Sequence of chain B:
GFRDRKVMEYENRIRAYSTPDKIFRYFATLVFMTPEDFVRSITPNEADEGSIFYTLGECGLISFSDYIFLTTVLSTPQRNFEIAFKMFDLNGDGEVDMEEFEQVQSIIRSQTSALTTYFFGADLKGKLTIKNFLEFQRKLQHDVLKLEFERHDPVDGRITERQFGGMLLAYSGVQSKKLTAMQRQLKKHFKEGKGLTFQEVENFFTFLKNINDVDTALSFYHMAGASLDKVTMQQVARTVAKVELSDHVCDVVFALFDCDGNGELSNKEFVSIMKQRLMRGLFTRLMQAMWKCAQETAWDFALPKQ

Residue-level contacts at the interface:
Residue H322 in chain A contacts residue K475 in chain B (closest heavy-atom distance 3.6 Å).
Residue K90 in chain A interacts with residue T379 in chain B (closest heavy-atom distance 3.4 Å).
Residue T86 in chain A interacts with residue F383 in chain B (closest heavy-atom distance 4.0 Å).
Residue V274 in chain A contacts residue K228 in chain B (closest heavy-atom distance 3.7 Å).
Residue A275 in chain A contacts residue I225 in chain B (closest heavy-atom distance 3.8 Å).
Residue I122 in chain A contacts residue F383 in chain B (closest heavy-atom distance 3.9 Å).
Residue D248 in chain A interacts with residue I225 in chain B (closest heavy-atom distance 4.3 Å).
Residue D248 in chain A is in contact with residue R221 in chain B (closest heavy-atom distance 3.0 Å).
Residue M101 in chain A contacts residue Q398 in chain B (closest heavy-atom distance 3.3 Å).
Residue D103 in chain A contacts residue Q398 in chain B (closest heavy-atom distance 4.3 Å).
Residue T86 in chain A is in contact with residue S382 in chain B (closest heavy-atom distance 4.1 Å).
Residue Q326 in chain A interacts with residue W469 in chain B (closest heavy-atom distance 4.2 Å).
Residue K333 in chain A is in contact with residue W461 in chain B (closest heavy-atom distance 4.1 Å).
Residue M101 in chain A contacts residue V399 in chain B (closest heavy-atom distance 3.9 Å).
Residue V97 in chain A is in contact with residue A380 in chain B (closest heavy-atom distance 3.7 Å).
Residue R270 in chain A interacts with residue L232 in chain B (closest heavy-atom distance 3.4 Å).
Residue L85 in chain A is in contact with residue M386 in chain B (closest heavy-atom distance 3.7 Å).
Residue Q125 in chain A interacts with residue G388 in chain B (closest heavy-atom distance 3.3 Å).
Residue M101 in chain A interacts with residue A380 in chain B (closest heavy-atom distance 4.3 Å).
Residue M255 in chain A contacts residue M229 in chain B (closest heavy-atom distance 3.6 Å).
Residue F83 in chain A interacts with residue F383 in chain B (closest heavy-atom distance 4.1 Å).
Residue E247 in chain A contacts residue N375 in chain B (closest heavy-atom distance 3.9 Å).
Residue Q254 in chain A interacts with residue G444 in chain B (closest heavy-atom distance 3.3 Å).
Residue L118 in chain A interacts with residue F383 in chain B (closest heavy-atom distance 3.5 Å).
Residue D248 in chain A is in contact with residue N222 in chain B (closest heavy-atom distance 2.8 Å).
Residue V274 in chain A is in contact with residue M229 in chain B (closest heavy-atom distance 3.8 Å).
Residue V274 in chain A interacts with residue I225 in chain B (closest heavy-atom distance 4.1 Å).
Residue A252 in chain A is in contact with residue M229 in chain B (closest heavy-atom distance 4.0 Å).
Residue L258 in chain A interacts with residue I250 in chain B (closest heavy-atom distance 3.8 Å).
Residue I251 in chain A contacts residue M442 in chain B (closest heavy-atom distance 3.8 Å).
Residue A252 in chain A contacts residue I225 in chain B (closest heavy-atom distance 4.3 Å).
Residue I121 in chain A contacts residue F383 in chain B (closest heavy-atom distance 4.4 Å).
Residue A259 in chain A interacts with residue I249 in chain B (closest heavy-atom distance 4.2 Å).
Residue V97 in chain A is in contact with residue T402 in chain B (closest heavy-atom distance 4.4 Å).
Residue F256 in chain A interacts with residue I249 in chain B (closest heavy-atom distance 4.3 Å).
Residue P91 in chain A is in contact with residue T379 in chain B (closest heavy-atom distance 4.0 Å).
Residue I251 in chain A is in contact with residue N222 in chain B (closest heavy-atom distance 3.6 Å).
Residue I121 in chain A is in contact with residue Y384 in chain B (closest heavy-atom distance 3.4 Å).
Residue H322 in chain A interacts with residue Q476 in chain B (closest heavy-atom distance 3.3 Å).
Residue Q254 in chain A is in contact with residue L445 in chain B (closest heavy-atom distance 3.6 Å).
Residue T86 in chain A is in contact with residue M386 in chain B (closest heavy-atom distance 4.1 Å).
Residue T79 in chain A is in contact with residue F383 in chain B (closest heavy-atom distance 4.3 Å).
Residue R270 in chain A is in contact with residue M229 in chain B (closest heavy-atom distance 2.7 Å).
Residue R4 in chain A interacts with residue M386 in chain B (closest heavy-atom distance 3.8 Å).
Residue V97 in chain A is in contact with residue V403 in chain B (closest heavy-atom distance 3.7 Å).
Residue A259 in chain A contacts residue I250 in chain B (closest heavy-atom distance 3.7 Å).
Residue L82 in chain A contacts residue M386 in chain B (closest heavy-atom distance 3.6 Å).
Residue E247 in chain A is in contact with residue K438 in chain B (closest heavy-atom distance 3.6 Å).
Residue I122 in chain A interacts with residue A387 in chain B (closest heavy-atom distance 4.1 Å).
Residue Q125 in chain A is in contact with residue A389 in chain B (closest heavy-atom distance 3.9 Å).
Residue R270 in chain A is in contact with residue F230 in chain B (closest heavy-atom distance 4.4 Å).
Residue R270 in chain A contacts residue K228 in chain B (closest heavy-atom distance 4.0 Å).
Residue S93 in chain A contacts residue R221 in chain B (closest heavy-atom distance 3.9 Å).
Residue L82 in chain A is in contact with residue A387 in chain B (closest heavy-atom distance 3.8 Å).
Residue Q125 in chain A contacts residue S390 in chain B (closest heavy-atom distance 4.4 Å).
Residue L82 in chain A contacts residue F383 in chain B (closest heavy-atom distance 3.9 Å).
Residue Q125 in chain A interacts with residue A387 in chain B (closest heavy-atom distance 3.8 Å).
Residue R270 in chain A is in contact with residue D231 in chain B (closest heavy-atom distance 2.9 Å).
Residue K100 in chain A is in contact with residue T402 in chain B (closest heavy-atom distance 3.7 Å).
Residue A259 in chain A contacts residue S252 in chain B (closest heavy-atom distance 4.1 Å).

This data describes a binding interaction between two proteins.

Sequence of chain A:
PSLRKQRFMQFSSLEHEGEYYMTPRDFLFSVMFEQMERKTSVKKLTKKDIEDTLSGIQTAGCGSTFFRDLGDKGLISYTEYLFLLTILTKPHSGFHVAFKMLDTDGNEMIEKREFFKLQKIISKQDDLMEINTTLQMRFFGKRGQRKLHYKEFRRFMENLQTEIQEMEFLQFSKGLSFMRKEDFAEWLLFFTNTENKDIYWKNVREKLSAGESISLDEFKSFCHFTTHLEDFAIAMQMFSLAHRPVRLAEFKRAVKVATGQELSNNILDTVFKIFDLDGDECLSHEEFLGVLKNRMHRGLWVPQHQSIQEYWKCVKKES